Sequence of protein 2:
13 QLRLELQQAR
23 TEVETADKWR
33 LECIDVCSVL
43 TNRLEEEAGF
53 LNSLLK

This data describes a binding interaction between two proteins.

Residue-level contacts at the interface:
Residue I36 in protein 2 interacts with residue C35 in protein 1 (closest heavy-atom distance 3.5 Å).
Residue L42 in protein 2 interacts with residue L42 in protein 1 (closest heavy-atom distance 4.1 Å).
Residue L42 in protein 2 interacts with residue L46 in protein 1 (closest heavy-atom distance 3.7 Å).
Residue E49 in protein 2 is in contact with residue E49 in protein 1 (closest heavy-atom distance 2.8 Å).
Residue R45 in protein 2 interacts with residue L46 in protein 1 (closest heavy-atom distance 3.9 Å).
Residue C35 in protein 2 is in contact with residue C39 in protein 1 (closest heavy-atom distance 4.3 Å).
Residue D29 in protein 2 contacts residue A28 in protein 1 (closest heavy-atom distance 4.0 Å).
Residue W31 in protein 2 contacts residue R32 in protein 1 (closest heavy-atom distance 3.2 Å).
Residue C35 in protein 2 contacts residue I36 in protein 1 (closest heavy-atom distance 3.6 Å).
Residue L42 in protein 2 contacts residue C39 in protein 1 (closest heavy-atom distance 4.2 Å).
Residue R32 in protein 2 contacts residue R32 in protein 1 (closest heavy-atom distance 4.2 Å).
Residue A28 in protein 2 is in contact with residue A28 in protein 1 (closest heavy-atom distance 4.3 Å).
Residue L53 in protein 2 is in contact with residue E49 in protein 1 (closest heavy-atom distance 4.0 Å).
Residue R32 in protein 2 is in contact with residue C35 in protein 1 (closest heavy-atom distance 4.3 Å).
Residue C39 in protein 2 contacts residue V38 in protein 1 (closest heavy-atom distance 4.3 Å).
Residue L16 in protein 2 contacts residue L18 in protein 1 (closest heavy-atom distance 4.5 Å).
Residue E49 in protein 2 interacts with residue L46 in protein 1 (closest heavy-atom distance 3.3 Å).
Residue L46 in protein 2 contacts residue R45 in protein 1 (closest heavy-atom distance 3.7 Å).
Residue L42 in protein 2 is in contact with residue T43 in protein 1 (closest heavy-atom distance 3.2 Å).
Residue R32 in protein 2 interacts with residue A28 in protein 1 (closest heavy-atom distance 4.4 Å).
Residue E17 in protein 2 is in contact with residue Q20 in protein 1 (closest heavy-atom distance 4.2 Å).
Residue F52 in protein 2 is in contact with residue L53 in protein 1 (closest heavy-atom distance 5.0 Å).
Residue E17 in protein 2 is in contact with residue A21 in protein 1 (closest heavy-atom distance 3.9 Å).
Residue L46 in protein 2 interacts with residue E49 in protein 1 (closest heavy-atom distance 4.2 Å).
Residue E24 in protein 2 interacts with residue A21 in protein 1 (closest heavy-atom distance 2.8 Å).
Residue E24 in protein 2 interacts with residue R22 in protein 1 (closest heavy-atom distance 4.3 Å).
Residue E49 in protein 2 is in contact with residue L53 in protein 1 (closest heavy-atom distance 3.2 Å).
Residue L53 in protein 2 is in contact with residue L53 in protein 1 (closest heavy-atom distance 4.2 Å).
Residue C39 in protein 2 interacts with residue C35 in protein 1 (closest heavy-atom distance 3.6 Å).
Residue A28 in protein 2 contacts residue D29 in protein 1 (closest heavy-atom distance 3.6 Å).
Residue E17 in protein 2 contacts residue E17 in protein 1 (closest heavy-atom distance 2.9 Å).
Residue L46 in protein 2 contacts residue L46 in protein 1 (closest heavy-atom distance 3.6 Å).
Residue E17 in protein 2 interacts with residue L18 in protein 1 (closest heavy-atom distance 3.4 Å).
Residue A28 in protein 2 interacts with residue R32 in protein 1 (closest heavy-atom distance 3.9 Å).
Residue T43 in protein 2 interacts with residue L42 in protein 1 (closest heavy-atom distance 3.2 Å).
Residue C39 in protein 2 is in contact with residue C39 in protein 1 (closest heavy-atom distance 3.6 Å).
Residue E49 in protein 2 is in contact with residue A50 in protein 1 (closest heavy-atom distance 4.9 Å).
Residue V25 in protein 2 contacts residue E24 in protein 1 (closest heavy-atom distance 3.8 Å).
Residue C35 in protein 2 is in contact with residue R32 in protein 1 (closest heavy-atom distance 4.5 Å).
Residue A50 in protein 2 contacts residue E49 in protein 1 (closest heavy-atom distance 4.2 Å).
Residue E24 in protein 2 contacts residue V25 in protein 1 (closest heavy-atom distance 3.2 Å).
Residue E24 in protein 2 contacts residue E24 in protein 1 (closest heavy-atom distance 4.6 Å).
Residue V38 in protein 2 is in contact with residue C39 in protein 1 (closest heavy-atom distance 3.7 Å).
Residue Q20 in protein 2 interacts with residue A21 in protein 1 (closest heavy-atom distance 4.3 Å).
Residue R32 in protein 2 contacts residue W31 in protein 1 (closest heavy-atom distance 3.3 Å).
Residue E24 in protein 2 contacts residue A28 in protein 1 (closest heavy-atom distance 3.6 Å).
Residue C35 in protein 2 interacts with residue C35 in protein 1 (closest heavy-atom distance 2.0 Å).
Residue C39 in protein 2 contacts residue L42 in protein 1 (closest heavy-atom distance 3.7 Å).
Residue L46 in protein 2 is in contact with residue L42 in protein 1 (closest heavy-atom distance 3.7 Å).

Sequence of protein 1:
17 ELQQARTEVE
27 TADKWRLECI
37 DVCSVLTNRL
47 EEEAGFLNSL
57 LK